Residue-level contacts at the interface:
Residue K484 in chain B is in contact with residue H10 in chain A (closest heavy-atom distance 3.5 Å).
Residue S481 in chain B is in contact with residue E13 in chain A (closest heavy-atom distance 4.2 Å).
Residue R479 in chain B interacts with residue L17 in chain A (closest heavy-atom distance 3.3 Å).
Residue L552 in chain B interacts with residue H10 in chain A (closest heavy-atom distance 4.1 Å).
Residue R554 in chain B is in contact with residue H10 in chain A (closest heavy-atom distance 4.9 Å).
Residue R488 in chain B interacts with residue L17 in chain A (closest heavy-atom distance 4.5 Å).
Residue K484 in chain B interacts with residue E13 in chain A (closest heavy-atom distance 4.8 Å).
Residue L486 in chain B interacts with residue L17 in chain A (closest heavy-atom distance 4.2 Å).

The following describes two proteins that form a bound complex.

Sequence of chain B:
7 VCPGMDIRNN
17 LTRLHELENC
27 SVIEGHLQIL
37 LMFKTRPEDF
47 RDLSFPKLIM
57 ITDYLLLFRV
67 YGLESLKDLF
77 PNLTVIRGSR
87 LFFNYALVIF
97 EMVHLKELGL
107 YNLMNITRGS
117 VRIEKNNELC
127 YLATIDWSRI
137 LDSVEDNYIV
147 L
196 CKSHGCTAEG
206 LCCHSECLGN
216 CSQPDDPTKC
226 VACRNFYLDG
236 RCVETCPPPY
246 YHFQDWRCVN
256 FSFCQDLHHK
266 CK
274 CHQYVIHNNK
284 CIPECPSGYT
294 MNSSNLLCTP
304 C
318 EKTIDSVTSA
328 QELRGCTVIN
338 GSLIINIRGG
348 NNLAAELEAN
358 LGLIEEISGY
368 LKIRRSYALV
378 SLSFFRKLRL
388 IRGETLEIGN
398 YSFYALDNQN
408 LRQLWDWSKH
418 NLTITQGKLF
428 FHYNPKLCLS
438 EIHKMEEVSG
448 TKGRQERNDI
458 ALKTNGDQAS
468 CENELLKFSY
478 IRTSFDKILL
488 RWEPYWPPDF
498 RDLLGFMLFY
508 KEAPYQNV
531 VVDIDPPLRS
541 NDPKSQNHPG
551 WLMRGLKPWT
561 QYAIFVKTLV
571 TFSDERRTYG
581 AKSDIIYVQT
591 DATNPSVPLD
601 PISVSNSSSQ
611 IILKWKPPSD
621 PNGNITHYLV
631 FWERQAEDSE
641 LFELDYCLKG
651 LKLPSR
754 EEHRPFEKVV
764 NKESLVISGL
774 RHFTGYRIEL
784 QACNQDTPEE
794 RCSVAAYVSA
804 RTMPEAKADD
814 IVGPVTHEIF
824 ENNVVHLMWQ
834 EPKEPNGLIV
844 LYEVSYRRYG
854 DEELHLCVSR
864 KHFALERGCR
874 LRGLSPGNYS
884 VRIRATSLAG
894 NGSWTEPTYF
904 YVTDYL

Sequence of chain A:
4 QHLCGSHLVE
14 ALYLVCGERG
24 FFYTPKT